Sequence of chain A:
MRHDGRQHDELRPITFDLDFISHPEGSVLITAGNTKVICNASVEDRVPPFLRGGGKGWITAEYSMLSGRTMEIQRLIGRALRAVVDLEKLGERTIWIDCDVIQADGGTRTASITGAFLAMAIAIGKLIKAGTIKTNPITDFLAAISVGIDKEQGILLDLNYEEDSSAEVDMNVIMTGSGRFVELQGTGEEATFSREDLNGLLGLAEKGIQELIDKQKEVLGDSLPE

The following describes two proteins that form a bound complex.

Interface contacts:
Residue Q202 in chain A is in contact with residue L201 in chain B (closest heavy-atom distance 3.5 Å).
Residue Q202 in chain A interacts with residue Q202 in chain B (closest heavy-atom distance 3.3 Å).
Residue R197 in chain A interacts with residue T209 in chain B (closest heavy-atom distance 2.4 Å).
Residue F198 in chain A is in contact with residue L215 in chain B (closest heavy-atom distance 4.3 Å).
Residue L201 in chain A interacts with residue Q202 in chain B (closest heavy-atom distance 3.2 Å).
Residue T209 in chain A is in contact with residue F198 in chain B (closest heavy-atom distance 3.2 Å).
Residue R92 in chain A is in contact with residue G85 in chain B (closest heavy-atom distance 3.4 Å).
Residue L215 in chain A is in contact with residue F198 in chain B (closest heavy-atom distance 4.2 Å).
Residue V199 in chain A is in contact with residue T209 in chain B (closest heavy-atom distance 4.4 Å).
Residue F198 in chain A interacts with residue F210 in chain B (closest heavy-atom distance 3.4 Å).
Residue G203 in chain A contacts residue L201 in chain B (closest heavy-atom distance 2.9 Å).
Residue L215 in chain A interacts with residue L219 in chain B (closest heavy-atom distance 3.6 Å).
Residue N216 in chain A contacts residue R212 in chain B (closest heavy-atom distance 3.4 Å).
Residue E89 in chain A interacts with residue R92 in chain B (closest heavy-atom distance 4.3 Å).
Residue E200 in chain A is in contact with residue T204 in chain B (closest heavy-atom distance 3.2 Å).
Residue R197 in chain A interacts with residue F210 in chain B (closest heavy-atom distance 3.7 Å).
Residue L104 in chain A interacts with residue E207 in chain B (closest heavy-atom distance 4.2 Å).
Residue R212 in chain A interacts with residue N216 in chain B (closest heavy-atom distance 3.9 Å).
Residue R197 in chain A is in contact with residue S211 in chain B (closest heavy-atom distance 3.5 Å).
Residue S211 in chain A contacts residue R197 in chain B (closest heavy-atom distance 3.4 Å).
Residue E207 in chain A interacts with residue K56 in chain B (closest heavy-atom distance 2.6 Å).
Residue T209 in chain A is in contact with residue V199 in chain B (closest heavy-atom distance 3.8 Å).
Residue R212 in chain A contacts residue E223 in chain B (closest heavy-atom distance 2.8 Å).
Residue Q202 in chain A is in contact with residue E200 in chain B (closest heavy-atom distance 3.8 Å).
Residue E223 in chain A contacts residue R212 in chain B (closest heavy-atom distance 3.3 Å).
Residue D214 in chain A is in contact with residue R197 in chain B (closest heavy-atom distance 4.4 Å).
Residue R92 in chain A is in contact with residue R86 in chain B (closest heavy-atom distance 3.9 Å).
Residue T209 in chain A is in contact with residue R197 in chain B (closest heavy-atom distance 3.3 Å).
Residue R212 in chain A is in contact with residue F198 in chain B (closest heavy-atom distance 3.5 Å).
Residue V199 in chain A is in contact with residue G205 in chain B (closest heavy-atom distance 3.1 Å).
Residue F210 in chain A interacts with residue R197 in chain B (closest heavy-atom distance 3.7 Å).
Residue L219 in chain A interacts with residue L215 in chain B (closest heavy-atom distance 3.3 Å).
Residue F210 in chain A contacts residue V199 in chain B (closest heavy-atom distance 3.9 Å).
Residue E207 in chain A interacts with residue L104 in chain B (closest heavy-atom distance 3.3 Å).
Residue T209 in chain A is in contact with residue A100 in chain B (closest heavy-atom distance 4.0 Å).
Residue T204 in chain A is in contact with residue E200 in chain B (closest heavy-atom distance 2.8 Å).
Residue T204 in chain A interacts with residue V199 in chain B (closest heavy-atom distance 4.0 Å).
Residue M188 in chain A contacts residue L201 in chain B (closest heavy-atom distance 4.1 Å).
Residue T204 in chain A contacts residue R96 in chain B (closest heavy-atom distance 3.1 Å).
Residue R86 in chain A contacts residue R92 in chain B (closest heavy-atom distance 3.9 Å).
Residue G203 in chain A interacts with residue E200 in chain B (closest heavy-atom distance 3.1 Å).
Residue R212 in chain A is in contact with residue L219 in chain B (closest heavy-atom distance 3.4 Å).
Residue G85 in chain A contacts residue R92 in chain B (closest heavy-atom distance 3.9 Å).
Residue V199 in chain A contacts residue T204 in chain B (closest heavy-atom distance 3.9 Å).
Residue L219 in chain A contacts residue R212 in chain B (closest heavy-atom distance 4.4 Å).
Residue L201 in chain A is in contact with residue L201 in chain B (closest heavy-atom distance 3.9 Å).
Residue S211 in chain A is in contact with residue F198 in chain B (closest heavy-atom distance 3.8 Å).
Residue T209 in chain A contacts residue T193 in chain B (closest heavy-atom distance 4.1 Å).
Residue G205 in chain A is in contact with residue V199 in chain B (closest heavy-atom distance 3.2 Å).
Residue E200 in chain A contacts residue G203 in chain B (closest heavy-atom distance 3.3 Å).
Residue T193 in chain A interacts with residue T209 in chain B (closest heavy-atom distance 4.2 Å).
Residue K56 in chain A contacts residue E207 in chain B (closest heavy-atom distance 3.1 Å).
Residue L201 in chain A interacts with residue L215 in chain B (closest heavy-atom distance 4.4 Å).
Residue L201 in chain A is in contact with residue G203 in chain B (closest heavy-atom distance 2.8 Å).
Residue R96 in chain A contacts residue T204 in chain B (closest heavy-atom distance 4.3 Å).
Residue E200 in chain A is in contact with residue Q202 in chain B (closest heavy-atom distance 3.3 Å).
Residue L215 in chain A contacts residue L201 in chain B (closest heavy-atom distance 3.3 Å).
Residue F198 in chain A interacts with residue T209 in chain B (closest heavy-atom distance 3.4 Å).
Residue F210 in chain A is in contact with residue F198 in chain B (closest heavy-atom distance 2.7 Å).
Residue E89 in chain A is in contact with residue E89 in chain B (closest heavy-atom distance 4.4 Å).

Sequence of chain B:
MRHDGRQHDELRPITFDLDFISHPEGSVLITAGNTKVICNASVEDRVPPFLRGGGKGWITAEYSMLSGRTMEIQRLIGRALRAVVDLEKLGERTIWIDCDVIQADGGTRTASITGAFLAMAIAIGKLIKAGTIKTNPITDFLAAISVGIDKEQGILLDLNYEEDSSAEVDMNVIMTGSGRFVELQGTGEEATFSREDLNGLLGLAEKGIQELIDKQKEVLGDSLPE